This data describes a binding interaction between two proteins.

Sequence of the first protein:
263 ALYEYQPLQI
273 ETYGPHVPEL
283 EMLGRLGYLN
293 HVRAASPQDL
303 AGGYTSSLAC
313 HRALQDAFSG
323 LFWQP

Contacts between the two chains:
Residue K8 in the second protein is in contact with residue W325 in the first protein (closest heavy-atom distance 3.4 Å).
Residue M1 in the second protein is in contact with residue D318 in the first protein (closest heavy-atom distance 3.0 Å).
Residue T208 in the second protein contacts residue W325 in the first protein (closest heavy-atom distance 3.7 Å).
Residue I172 in the second protein contacts residue A315 in the first protein (closest heavy-atom distance 4.0 Å).
Residue F170 in the second protein is in contact with residue F320 in the first protein (closest heavy-atom distance 3.5 Å).
Residue L236 in the second protein interacts with residue L323 in the first protein (closest heavy-atom distance 4.1 Å).
Residue P166 in the second protein is in contact with residue A319 in the first protein (closest heavy-atom distance 3.5 Å).
Residue M1 in the second protein interacts with residue S321 in the first protein (closest heavy-atom distance 3.8 Å).
Residue T176 in the second protein contacts residue G289 in the first protein (closest heavy-atom distance 3.8 Å).
Residue S210 in the second protein interacts with residue A319 in the first protein (closest heavy-atom distance 3.2 Å).
Residue I172 in the second protein is in contact with residue H293 in the first protein (closest heavy-atom distance 4.2 Å).
Residue S210 in the second protein interacts with residue D318 in the first protein (closest heavy-atom distance 2.8 Å).
Residue Q211 in the second protein is in contact with residue G322 in the first protein (closest heavy-atom distance 3.9 Å).
Residue F170 in the second protein interacts with residue L323 in the first protein (closest heavy-atom distance 3.5 Å).
Residue Y231 in the second protein contacts residue F320 in the first protein (closest heavy-atom distance 4.2 Å).
Residue Q211 in the second protein contacts residue W325 in the first protein (closest heavy-atom distance 2.6 Å).
Residue L248 in the second protein interacts with residue L323 in the first protein (closest heavy-atom distance 3.8 Å).
Residue T176 in the second protein contacts residue L288 in the first protein (closest heavy-atom distance 3.7 Å).
Residue N4 in the second protein is in contact with residue I272 in the first protein (closest heavy-atom distance 3.4 Å).
Residue F13 in the second protein is in contact with residue P327 in the first protein (closest heavy-atom distance 3.2 Å).
Residue R177 in the second protein contacts residue Y290 in the first protein (closest heavy-atom distance 3.1 Å).
Residue G169 in the second protein is in contact with residue A319 in the first protein (closest heavy-atom distance 3.7 Å).
Residue I172 in the second protein is in contact with residue Y290 in the first protein (closest heavy-atom distance 4.1 Å).
Residue P166 in the second protein contacts residue D318 in the first protein (closest heavy-atom distance 3.2 Å).
Residue L206 in the second protein is in contact with residue P327 in the first protein (closest heavy-atom distance 4.0 Å).
Residue T208 in the second protein contacts residue G322 in the first protein (closest heavy-atom distance 2.4 Å).
Residue I172 in the second protein is in contact with residue C312 in the first protein (closest heavy-atom distance 3.8 Å).
Residue Y2 in the second protein interacts with residue S321 in the first protein (closest heavy-atom distance 4.0 Å).
Residue K175 in the second protein interacts with residue H293 in the first protein (closest heavy-atom distance 3.6 Å).
Residue H3 in the second protein is in contact with residue S321 in the first protein (closest heavy-atom distance 3.7 Å).
Residue I172 in the second protein interacts with residue V294 in the first protein (closest heavy-atom distance 3.9 Å).
Residue H3 in the second protein interacts with residue I272 in the first protein (closest heavy-atom distance 3.9 Å).
Residue D173 in the second protein is in contact with residue F320 in the first protein (closest heavy-atom distance 3.6 Å).
Residue S210 in the second protein is in contact with residue G322 in the first protein (closest heavy-atom distance 3.1 Å).
Residue L214 in the second protein is in contact with residue L323 in the first protein (closest heavy-atom distance 3.9 Å).
Residue I172 in the second protein contacts residue L316 in the first protein (closest heavy-atom distance 3.8 Å).
Residue Y2 in the second protein contacts residue G322 in the first protein (closest heavy-atom distance 4.1 Å).
Residue T12 in the second protein contacts residue W325 in the first protein (closest heavy-atom distance 3.6 Å).
Residue H3 in the second protein contacts residue T274 in the first protein (closest heavy-atom distance 3.3 Å).
Residue G169 in the second protein is in contact with residue A315 in the first protein (closest heavy-atom distance 3.3 Å).
Residue T176 in the second protein interacts with residue Y290 in the first protein (closest heavy-atom distance 3.4 Å).
Residue S14 in the second protein is in contact with residue P327 in the first protein (closest heavy-atom distance 3.8 Å).
Residue Y2 in the second protein is in contact with residue W325 in the first protein (closest heavy-atom distance 3.8 Å).
Residue I251 in the second protein is in contact with residue Q326 in the first protein (closest heavy-atom distance 4.1 Å).
Residue S210 in the second protein is in contact with residue L323 in the first protein (closest heavy-atom distance 3.8 Å).
Residue T176 in the second protein is in contact with residue H293 in the first protein (closest heavy-atom distance 3.3 Å).
Residue S210 in the second protein is in contact with residue S321 in the first protein (closest heavy-atom distance 3.7 Å).
Residue M1 in the second protein interacts with residue Q317 in the first protein (closest heavy-atom distance 4.1 Å).
Residue D173 in the second protein interacts with residue Y290 in the first protein (closest heavy-atom distance 3.5 Å).
Residue R165 in the second protein is in contact with residue D318 in the first protein (closest heavy-atom distance 2.9 Å).
Residue R165 in the second protein is in contact with residue R314 in the first protein (closest heavy-atom distance 3.5 Å).
Residue Q247 in the second protein is in contact with residue Q326 in the first protein (closest heavy-atom distance 2.3 Å).
Residue L238 in the second protein is in contact with residue F324 in the first protein (closest heavy-atom distance 3.5 Å).
Residue R165 in the second protein contacts residue A315 in the first protein (closest heavy-atom distance 3.9 Å).
Residue T12 in the second protein interacts with residue P327 in the first protein (closest heavy-atom distance 3.3 Å).
Residue F170 in the second protein interacts with residue A319 in the first protein (closest heavy-atom distance 3.1 Å).
Residue Q211 in the second protein is in contact with residue L323 in the first protein (closest heavy-atom distance 2.9 Å).
Residue C244 in the second protein contacts residue F324 in the first protein (closest heavy-atom distance 3.4 Å).
Residue G169 in the second protein contacts residue L316 in the first protein (closest heavy-atom distance 3.8 Å).
Residue L236 in the second protein is in contact with residue P277 in the first protein (closest heavy-atom distance 4.2 Å).

Sequence of the second protein:
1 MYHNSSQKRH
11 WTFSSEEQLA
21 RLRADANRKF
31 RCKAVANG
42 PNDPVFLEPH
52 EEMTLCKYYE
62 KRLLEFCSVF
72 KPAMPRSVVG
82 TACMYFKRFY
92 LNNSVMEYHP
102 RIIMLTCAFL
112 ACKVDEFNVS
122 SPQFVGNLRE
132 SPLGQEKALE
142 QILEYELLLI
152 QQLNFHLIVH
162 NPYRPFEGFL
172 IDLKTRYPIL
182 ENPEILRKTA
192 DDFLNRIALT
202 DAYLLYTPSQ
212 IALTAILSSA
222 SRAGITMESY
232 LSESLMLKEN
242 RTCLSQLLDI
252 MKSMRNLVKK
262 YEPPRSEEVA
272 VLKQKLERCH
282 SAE